Sequence of chain A:
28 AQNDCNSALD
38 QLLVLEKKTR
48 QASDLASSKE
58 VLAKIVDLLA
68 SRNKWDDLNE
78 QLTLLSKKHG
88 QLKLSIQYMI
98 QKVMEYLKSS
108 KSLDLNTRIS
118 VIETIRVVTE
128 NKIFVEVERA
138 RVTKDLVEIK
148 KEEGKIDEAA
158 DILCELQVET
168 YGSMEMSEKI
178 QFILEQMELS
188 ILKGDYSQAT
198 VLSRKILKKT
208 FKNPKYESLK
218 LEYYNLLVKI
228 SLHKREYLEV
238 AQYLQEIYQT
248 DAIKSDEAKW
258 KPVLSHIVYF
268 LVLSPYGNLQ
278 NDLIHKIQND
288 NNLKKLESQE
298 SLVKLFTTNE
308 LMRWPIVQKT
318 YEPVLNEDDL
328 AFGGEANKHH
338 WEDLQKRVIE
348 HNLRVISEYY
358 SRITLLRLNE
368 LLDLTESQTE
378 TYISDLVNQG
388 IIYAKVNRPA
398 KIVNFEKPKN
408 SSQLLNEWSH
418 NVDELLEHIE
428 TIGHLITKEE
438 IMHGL

Sequence of chain B:
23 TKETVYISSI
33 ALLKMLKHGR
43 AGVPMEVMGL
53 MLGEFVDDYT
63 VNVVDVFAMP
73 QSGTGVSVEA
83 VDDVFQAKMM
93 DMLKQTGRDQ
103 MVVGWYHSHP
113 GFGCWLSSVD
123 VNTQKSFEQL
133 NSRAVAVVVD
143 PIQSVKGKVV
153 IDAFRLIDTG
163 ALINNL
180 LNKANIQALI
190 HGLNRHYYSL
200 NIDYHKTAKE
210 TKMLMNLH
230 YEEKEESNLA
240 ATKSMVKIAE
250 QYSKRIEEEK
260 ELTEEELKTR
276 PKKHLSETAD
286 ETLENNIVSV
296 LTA

Contacts between the two chains:
Residue V419 in chain A is in contact with residue T241 in chain B (closest heavy-atom distance 3.7 Å).
Residue S416 in chain A interacts with residue T241 in chain B (closest heavy-atom distance 3.6 Å).
Residue L423 in chain A contacts residue L238 in chain B (closest heavy-atom distance 4.8 Å).
Residue L423 in chain A is in contact with residue E234 in chain B (closest heavy-atom distance 3.6 Å).
Residue I426 in chain A is in contact with residue Y230 in chain B (closest heavy-atom distance 4.9 Å).
Residue E424 in chain A interacts with residue E234 in chain B (closest heavy-atom distance 4.5 Å).
Residue V419 in chain A is in contact with residue N237 in chain B (closest heavy-atom distance 4.7 Å).
Residue L423 in chain A interacts with residue Y230 in chain B (closest heavy-atom distance 4.6 Å).
Residue L412 in chain A interacts with residue M244 in chain B (closest heavy-atom distance 3.6 Å).
Residue S416 in chain A interacts with residue L238 in chain B (closest heavy-atom distance 4.9 Å).
Residue S416 in chain A interacts with residue K242 in chain B (closest heavy-atom distance 4.7 Å).
Residue L423 in chain A contacts residue N237 in chain B (closest heavy-atom distance 3.6 Å).
Residue N413 in chain A contacts residue V245 in chain B (closest heavy-atom distance 3.5 Å).
Residue L412 in chain A is in contact with residue V245 in chain B (closest heavy-atom distance 3.5 Å).
Residue S416 in chain A interacts with residue V245 in chain B (closest heavy-atom distance 4.8 Å).
Residue D420 in chain A contacts residue L238 in chain B (closest heavy-atom distance 4.4 Å).
Residue W415 in chain A is in contact with residue T297 in chain B (closest heavy-atom distance 4.4 Å).
Residue W415 in chain A contacts residue M244 in chain B (closest heavy-atom distance 4.7 Å).
Residue E427 in chain A contacts residue Y230 in chain B (closest heavy-atom distance 4.2 Å).
Residue E427 in chain A contacts residue E234 in chain B (closest heavy-atom distance 4.7 Å).
Residue W415 in chain A interacts with residue T241 in chain B (closest heavy-atom distance 3.5 Å).

This data describes a binding interaction between two proteins.